Sequence of chain B:
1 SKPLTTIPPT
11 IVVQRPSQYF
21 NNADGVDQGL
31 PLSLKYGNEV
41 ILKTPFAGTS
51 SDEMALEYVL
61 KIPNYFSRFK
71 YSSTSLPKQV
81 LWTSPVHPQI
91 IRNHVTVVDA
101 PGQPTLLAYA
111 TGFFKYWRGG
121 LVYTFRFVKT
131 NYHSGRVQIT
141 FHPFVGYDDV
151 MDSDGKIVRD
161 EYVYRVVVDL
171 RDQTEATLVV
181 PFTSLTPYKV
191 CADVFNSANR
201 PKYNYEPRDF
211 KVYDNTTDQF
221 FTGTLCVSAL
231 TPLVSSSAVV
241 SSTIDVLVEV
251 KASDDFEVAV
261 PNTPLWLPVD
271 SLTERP

This data describes a binding interaction between two proteins.

Interface contacts:
Residue A23 in chain B is in contact with residue E52 in chain A (closest heavy-atom distance 3.2 Å).
Residue Q103 in chain B contacts residue P234 in chain A (closest heavy-atom distance 2.9 Å).
Residue E175 in chain B interacts with residue A4 in chain A (closest heavy-atom distance 3.1 Å).
Residue L56 in chain B is in contact with residue L48 in chain A (closest heavy-atom distance 2.9 Å).
Residue S271 in chain B interacts with residue A80 in chain A (closest heavy-atom distance 2.8 Å).
Residue M54 in chain B interacts with residue S49 in chain A (closest heavy-atom distance 3.3 Å).
Residue L34 in chain B is in contact with residue Y178 in chain A (closest heavy-atom distance 3.2 Å).
Residue Y188 in chain B interacts with residue S39 in chain A (closest heavy-atom distance 3.1 Å).
Residue E175 in chain B is in contact with residue R9 in chain A (closest heavy-atom distance 3.0 Å).
Residue T273 in chain B contacts residue Y82 in chain A (closest heavy-atom distance 2.9 Å).
Residue Q103 in chain B interacts with residue A236 in chain A (closest heavy-atom distance 2.9 Å).
Residue V179 in chain B contacts residue Q23 in chain A (closest heavy-atom distance 3.0 Å).
Residue D27 in chain B interacts with residue K120 in chain A (closest heavy-atom distance 2.9 Å).
Residue Y109 in chain B contacts residue S105 in chain A (closest heavy-atom distance 2.7 Å).
Residue L267 in chain B contacts residue A236 in chain A (closest heavy-atom distance 3.3 Å).
Residue E53 in chain B contacts residue L230 in chain A (closest heavy-atom distance 3.1 Å).
Residue T273 in chain B contacts residue M81 in chain A (closest heavy-atom distance 3.1 Å).
Residue T273 in chain B contacts residue A80 in chain A (closest heavy-atom distance 3.1 Å).
Residue P16 in chain B contacts residue K168 in chain A (closest heavy-atom distance 3.0 Å).
Residue S17 in chain B interacts with residue E172 in chain A (closest heavy-atom distance 2.8 Å).
Residue T174 in chain B is in contact with residue G7 in chain A (closest heavy-atom distance 3.1 Å).
Residue D193 in chain B contacts residue T240 in chain A (closest heavy-atom distance 2.6 Å).
Residue T174 in chain B contacts residue S5 in chain A (closest heavy-atom distance 2.9 Å).
Residue E53 in chain B interacts with residue Y110 in chain A (closest heavy-atom distance 2.6 Å).
Residue K251 in chain B contacts residue D10 in chain A (closest heavy-atom distance 2.7 Å).
Residue V269 in chain B is in contact with residue P78 in chain A (closest heavy-atom distance 3.2 Å).
Residue K43 in chain B contacts residue N182 in chain A (closest heavy-atom distance 3.3 Å).
Residue V40 in chain B interacts with residue D224 in chain A (closest heavy-atom distance 2.8 Å).
Residue Y205 in chain B interacts with residue D244 in chain A (closest heavy-atom distance 2.9 Å).
Residue V269 in chain B interacts with residue L235 in chain A (closest heavy-atom distance 3.0 Å).
Residue T124 in chain B is in contact with residue D10 in chain A (closest heavy-atom distance 2.6 Å).
Residue K202 in chain B is in contact with residue F246 in chain A (closest heavy-atom distance 3.1 Å).
Residue E175 in chain B is in contact with residue D10 in chain A (closest heavy-atom distance 2.8 Å).
Residue I41 in chain B contacts residue R114 in chain A (closest heavy-atom distance 3.0 Å).
Residue L32 in chain B contacts residue S159 in chain A (closest heavy-atom distance 2.6 Å).
Residue L267 in chain B interacts with residue I237 in chain A (closest heavy-atom distance 2.8 Å).
Residue E53 in chain B interacts with residue F229 in chain A (closest heavy-atom distance 2.7 Å).
Residue L265 in chain B is in contact with residue A239 in chain A (closest heavy-atom distance 3.0 Å).
Residue F20 in chain B is in contact with residue N57 in chain A (closest heavy-atom distance 2.9 Å).
Residue N21 in chain B contacts residue R56 in chain A (closest heavy-atom distance 2.7 Å).
Residue Y203 in chain B contacts residue N245 in chain A (closest heavy-atom distance 2.7 Å).
Residue D270 in chain B contacts residue N77 in chain A (closest heavy-atom distance 3.0 Å).
Residue P261 in chain B is in contact with residue R56 in chain A (closest heavy-atom distance 3.0 Å).
Residue R275 in chain B interacts with residue Y82 in chain A (closest heavy-atom distance 2.8 Å).
Residue E175 in chain B is in contact with residue S5 in chain A (closest heavy-atom distance 3.0 Å).
Residue D270 in chain B interacts with residue P78 in chain A (closest heavy-atom distance 2.8 Å).
Residue V40 in chain B interacts with residue R114 in chain A (closest heavy-atom distance 2.9 Å).
Residue M54 in chain B is in contact with residue F50 in chain A (closest heavy-atom distance 2.8 Å).
Residue A252 in chain B interacts with residue Y15 in chain A (closest heavy-atom distance 2.7 Å).
Residue A176 in chain B contacts residue F3 in chain A (closest heavy-atom distance 3.1 Å).
Residue L32 in chain B contacts residue Q174 in chain A (closest heavy-atom distance 2.9 Å).
Residue D52 in chain B contacts residue R226 in chain A (closest heavy-atom distance 3.1 Å).
Residue H94 in chain B interacts with residue A236 in chain A (closest heavy-atom distance 2.8 Å).
Residue L30 in chain B interacts with residue Q174 in chain A (closest heavy-atom distance 2.9 Å).
Residue P201 in chain B interacts with residue N245 in chain A (closest heavy-atom distance 3.0 Å).
Residue V179 in chain B is in contact with residue I25 in chain A (closest heavy-atom distance 2.9 Å).
Residue L30 in chain B interacts with residue E172 in chain A (closest heavy-atom distance 2.9 Å).
Residue R126 in chain B is in contact with residue D10 in chain A (closest heavy-atom distance 2.9 Å).
Residue L272 in chain B interacts with residue A80 in chain A (closest heavy-atom distance 3.3 Å).
Residue T177 in chain B contacts residue F3 in chain A (closest heavy-atom distance 2.8 Å).

Sequence of chain A:
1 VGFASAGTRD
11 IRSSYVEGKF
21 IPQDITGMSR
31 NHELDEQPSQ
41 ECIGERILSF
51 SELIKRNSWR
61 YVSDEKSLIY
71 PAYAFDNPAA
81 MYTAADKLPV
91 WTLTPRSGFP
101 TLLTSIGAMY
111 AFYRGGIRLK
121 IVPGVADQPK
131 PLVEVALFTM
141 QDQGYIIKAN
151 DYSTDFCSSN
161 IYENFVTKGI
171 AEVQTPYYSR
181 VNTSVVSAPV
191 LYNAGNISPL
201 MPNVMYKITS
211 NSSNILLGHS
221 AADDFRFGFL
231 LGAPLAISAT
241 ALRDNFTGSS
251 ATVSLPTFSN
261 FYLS